Contacts between the two chains:
Residue Y168 in protein 2 interacts with residue G78 in protein 1 (closest heavy-atom distance 4.0 Å).
Residue K256 in protein 2 contacts residue L48 in protein 1 (closest heavy-atom distance 3.5 Å).
Residue W163 in protein 2 contacts residue S91 in protein 1 (closest heavy-atom distance 4.0 Å).
Residue K256 in protein 2 interacts with residue T49 in protein 1 (closest heavy-atom distance 4.3 Å).
Residue D279 in protein 2 interacts with residue R41 in protein 1 (closest heavy-atom distance 3.8 Å).
Residue K175 in protein 2 interacts with residue R77 in protein 1 (closest heavy-atom distance 4.1 Å).
Residue W88 in protein 2 contacts residue I93 in protein 1 (closest heavy-atom distance 4.5 Å).
Residue Y258 in protein 2 contacts residue S44 in protein 1 (closest heavy-atom distance 4.2 Å).
Residue D171 in protein 2 contacts residue L71 in protein 1 (closest heavy-atom distance 4.0 Å).
Residue H261 in protein 2 contacts residue S44 in protein 1 (closest heavy-atom distance 4.1 Å).
Residue Q169 in protein 2 is in contact with residue G78 in protein 1 (closest heavy-atom distance 3.7 Å).
Residue H255 in protein 2 interacts with residue T49 in protein 1 (closest heavy-atom distance 3.3 Å).
Residue T262 in protein 2 is in contact with residue V39 in protein 1 (closest heavy-atom distance 3.7 Å).
Residue C263 in protein 2 contacts residue I37 in protein 1 (closest heavy-atom distance 4.1 Å).
Residue F85 in protein 2 contacts residue M87 in protein 1 (closest heavy-atom distance 3.6 Å).
Residue T174 in protein 2 interacts with residue A76 in protein 1 (closest heavy-atom distance 3.7 Å).
Residue W163 in protein 2 contacts residue L90 in protein 1 (closest heavy-atom distance 3.6 Å).
Residue I97 in protein 2 contacts residue G92 in protein 1 (closest heavy-atom distance 4.4 Å).
Residue I170 in protein 2 contacts residue R77 in protein 1 (closest heavy-atom distance 4.1 Å).
Residue S87 in protein 2 interacts with residue I93 in protein 1 (closest heavy-atom distance 3.9 Å).
Residue Y168 in protein 2 contacts residue R84 in protein 1 (closest heavy-atom distance 4.0 Å).
Residue H261 in protein 2 is in contact with residue V39 in protein 1 (closest heavy-atom distance 3.3 Å).
Residue S84 in protein 2 contacts residue E96 in protein 1 (closest heavy-atom distance 3.5 Å).
Residue I259 in protein 2 interacts with residue Q43 in protein 1 (closest heavy-atom distance 3.5 Å).
Residue V257 in protein 2 is in contact with residue G46 in protein 1 (closest heavy-atom distance 4.5 Å).
Residue K256 in protein 2 contacts residue G46 in protein 1 (closest heavy-atom distance 2.8 Å).
Residue V257 in protein 2 contacts residue N45 in protein 1 (closest heavy-atom distance 4.4 Å).
Residue C263 in protein 2 contacts residue V39 in protein 1 (closest heavy-atom distance 3.8 Å).
Residue H340 in protein 2 contacts residue N45 in protein 1 (closest heavy-atom distance 4.3 Å).
Residue K162 in protein 2 interacts with residue M87 in protein 1 (closest heavy-atom distance 3.7 Å).
Residue W163 in protein 2 interacts with residue M87 in protein 1 (closest heavy-atom distance 4.2 Å).
Residue D171 in protein 2 is in contact with residue A76 in protein 1 (closest heavy-atom distance 3.6 Å).
Residue Q169 in protein 2 is in contact with residue T75 in protein 1 (closest heavy-atom distance 3.3 Å).
Residue I97 in protein 2 is in contact with residue S91 in protein 1 (closest heavy-atom distance 4.3 Å).
Residue F85 in protein 2 interacts with residue A88 in protein 1 (closest heavy-atom distance 4.2 Å).
Residue I259 in protein 2 is in contact with residue S44 in protein 1 (closest heavy-atom distance 2.8 Å).
Residue Y168 in protein 2 is in contact with residue V79 in protein 1 (closest heavy-atom distance 3.8 Å).
Residue D279 in protein 2 contacts residue N45 in protein 1 (closest heavy-atom distance 3.8 Å).
Residue T174 in protein 2 contacts residue R77 in protein 1 (closest heavy-atom distance 3.8 Å).
Residue F85 in protein 2 is in contact with residue I93 in protein 1 (closest heavy-atom distance 4.3 Å).
Residue N281 in protein 2 contacts residue S44 in protein 1 (closest heavy-atom distance 3.4 Å).
Residue C260 in protein 2 interacts with residue V39 in protein 1 (closest heavy-atom distance 4.3 Å).
Residue W88 in protein 2 is in contact with residue S91 in protein 1 (closest heavy-atom distance 4.3 Å).
Residue R100 in protein 2 is in contact with residue L90 in protein 1 (closest heavy-atom distance 3.3 Å).
Residue I170 in protein 2 is in contact with residue G78 in protein 1 (closest heavy-atom distance 3.7 Å).
Residue K256 in protein 2 interacts with residue V47 in protein 1 (closest heavy-atom distance 3.4 Å).
Residue I254 in protein 2 is in contact with residue L48 in protein 1 (closest heavy-atom distance 3.3 Å).
Residue T280 in protein 2 is in contact with residue R41 in protein 1 (closest heavy-atom distance 3.7 Å).
Residue H255 in protein 2 contacts residue L48 in protein 1 (closest heavy-atom distance 4.2 Å).
Residue V257 in protein 2 contacts residue V47 in protein 1 (closest heavy-atom distance 2.8 Å).
Residue F85 in protein 2 is in contact with residue E96 in protein 1 (closest heavy-atom distance 4.3 Å).
Residue V257 in protein 2 interacts with residue L48 in protein 1 (closest heavy-atom distance 4.4 Å).
Residue N281 in protein 2 interacts with residue N45 in protein 1 (closest heavy-atom distance 4.2 Å).
Residue A277 in protein 2 is in contact with residue R41 in protein 1 (closest heavy-atom distance 4.1 Å).
Residue F85 in protein 2 is in contact with residue R84 in protein 1 (closest heavy-atom distance 3.7 Å).
Residue T280 in protein 2 contacts residue S44 in protein 1 (closest heavy-atom distance 4.4 Å).
Residue F85 in protein 2 is in contact with residue S91 in protein 1 (closest heavy-atom distance 3.8 Å).
Residue G264 in protein 2 contacts residue I37 in protein 1 (closest heavy-atom distance 3.9 Å).
Residue R173 in protein 2 interacts with residue A63 in protein 1 (closest heavy-atom distance 3.5 Å).
Residue Y258 in protein 2 contacts residue N45 in protein 1 (closest heavy-atom distance 3.2 Å).

Sequence of protein 2:
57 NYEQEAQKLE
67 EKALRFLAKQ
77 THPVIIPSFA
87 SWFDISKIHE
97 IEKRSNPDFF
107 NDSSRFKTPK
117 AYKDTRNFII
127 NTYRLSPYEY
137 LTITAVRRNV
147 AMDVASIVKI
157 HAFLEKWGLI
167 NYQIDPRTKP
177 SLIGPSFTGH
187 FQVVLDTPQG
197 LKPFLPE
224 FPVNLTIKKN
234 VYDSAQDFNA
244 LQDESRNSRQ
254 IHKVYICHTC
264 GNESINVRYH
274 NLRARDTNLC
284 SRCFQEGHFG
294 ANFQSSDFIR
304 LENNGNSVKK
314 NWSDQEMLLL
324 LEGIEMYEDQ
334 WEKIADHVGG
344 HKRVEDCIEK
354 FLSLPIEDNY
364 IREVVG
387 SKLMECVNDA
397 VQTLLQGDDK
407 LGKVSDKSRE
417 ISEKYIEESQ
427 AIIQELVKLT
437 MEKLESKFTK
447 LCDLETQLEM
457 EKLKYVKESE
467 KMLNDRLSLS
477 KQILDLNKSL

This data describes a binding interaction between two proteins.

Sequence of protein 1:
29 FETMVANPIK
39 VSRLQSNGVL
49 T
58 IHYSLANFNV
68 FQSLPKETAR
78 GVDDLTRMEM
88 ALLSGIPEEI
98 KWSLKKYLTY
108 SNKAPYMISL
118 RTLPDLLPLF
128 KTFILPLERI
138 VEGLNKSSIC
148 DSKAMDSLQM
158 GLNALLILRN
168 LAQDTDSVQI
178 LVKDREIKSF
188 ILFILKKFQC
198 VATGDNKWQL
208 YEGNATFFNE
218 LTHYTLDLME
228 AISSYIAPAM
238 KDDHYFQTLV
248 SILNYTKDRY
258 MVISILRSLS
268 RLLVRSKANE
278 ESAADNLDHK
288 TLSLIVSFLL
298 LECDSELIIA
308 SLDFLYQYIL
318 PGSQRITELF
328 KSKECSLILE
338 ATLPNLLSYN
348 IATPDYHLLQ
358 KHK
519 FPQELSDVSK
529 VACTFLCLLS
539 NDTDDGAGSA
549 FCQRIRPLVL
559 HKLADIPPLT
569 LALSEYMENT